Contacts between the two chains:
Residue Y65 in the second protein contacts residue S87 in the first protein (closest heavy-atom distance 3.6 Å).
Residue Y65 in the second protein is in contact with residue E89 in the first protein (closest heavy-atom distance 3.6 Å).
Residue Y65 in the second protein contacts residue G88 in the first protein (closest heavy-atom distance 3.7 Å).
Residue K61 in the second protein interacts with residue T91 in the first protein (closest heavy-atom distance 4.8 Å).
Residue K61 in the second protein interacts with residue G88 in the first protein (closest heavy-atom distance 4.9 Å).
Residue V87 in the second protein interacts with residue S87 in the first protein (closest heavy-atom distance 3.5 Å).
Residue Y45 in the second protein contacts residue S87 in the first protein (closest heavy-atom distance 4.7 Å).
Residue Q62 in the second protein is in contact with residue T91 in the first protein (closest heavy-atom distance 3.8 Å).

Sequence of the second protein:
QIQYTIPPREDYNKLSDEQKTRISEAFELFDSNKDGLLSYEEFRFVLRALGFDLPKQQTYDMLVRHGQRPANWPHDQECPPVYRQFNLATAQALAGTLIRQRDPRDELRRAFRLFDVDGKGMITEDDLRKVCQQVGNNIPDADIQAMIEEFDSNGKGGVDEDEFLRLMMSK

These two protein chains interact to form a complex.

Sequence of the first protein:
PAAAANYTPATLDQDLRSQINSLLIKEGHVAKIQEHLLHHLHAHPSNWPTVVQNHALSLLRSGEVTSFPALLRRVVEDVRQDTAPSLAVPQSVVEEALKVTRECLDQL